Sequence of protein 1:
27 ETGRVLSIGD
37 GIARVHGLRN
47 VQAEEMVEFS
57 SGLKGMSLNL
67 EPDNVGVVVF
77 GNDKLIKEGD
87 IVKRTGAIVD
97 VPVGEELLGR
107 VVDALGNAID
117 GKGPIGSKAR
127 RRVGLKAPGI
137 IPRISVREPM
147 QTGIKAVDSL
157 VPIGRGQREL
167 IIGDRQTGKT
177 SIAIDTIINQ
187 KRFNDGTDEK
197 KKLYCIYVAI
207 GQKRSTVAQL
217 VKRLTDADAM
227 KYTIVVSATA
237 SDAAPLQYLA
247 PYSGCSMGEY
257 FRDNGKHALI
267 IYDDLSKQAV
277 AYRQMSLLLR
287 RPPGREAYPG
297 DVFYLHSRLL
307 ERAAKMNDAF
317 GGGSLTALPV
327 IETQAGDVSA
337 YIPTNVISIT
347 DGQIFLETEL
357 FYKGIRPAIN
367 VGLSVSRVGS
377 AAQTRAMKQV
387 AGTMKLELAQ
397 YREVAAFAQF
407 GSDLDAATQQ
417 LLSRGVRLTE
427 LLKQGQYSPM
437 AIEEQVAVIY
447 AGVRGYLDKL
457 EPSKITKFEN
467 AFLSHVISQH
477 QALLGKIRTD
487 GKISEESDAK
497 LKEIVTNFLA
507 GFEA

Sequence of protein 2:
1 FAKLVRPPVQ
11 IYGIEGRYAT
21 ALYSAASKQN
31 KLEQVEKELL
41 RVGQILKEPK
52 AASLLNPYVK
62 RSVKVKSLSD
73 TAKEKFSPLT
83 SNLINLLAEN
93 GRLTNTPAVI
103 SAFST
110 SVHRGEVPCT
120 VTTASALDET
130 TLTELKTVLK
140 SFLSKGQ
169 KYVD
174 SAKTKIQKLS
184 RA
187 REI

Contacts between the two chains:
Residue P68 in protein 1 contacts residue G13 in protein 2 (closest heavy-atom distance 4.4 Å).
Residue D69 in protein 1 interacts with residue I11 in protein 2 (closest heavy-atom distance 4.8 Å).
Residue P68 in protein 1 is in contact with residue Y12 in protein 2 (closest heavy-atom distance 4.1 Å).
Residue D69 in protein 1 is in contact with residue Y12 in protein 2 (closest heavy-atom distance 4.2 Å).

The following describes two proteins that form a bound complex.